Contacts between the two chains:
Residue S782 in chain A contacts residue T335 in chain B (closest heavy-atom distance 3.6 Å).
Residue K601 in chain A is in contact with residue T89 in chain B (closest heavy-atom distance 2.8 Å).
Residue N260 in chain A is in contact with residue N113 in chain B (closest heavy-atom distance 2.9 Å).
Residue R154 in chain A interacts with residue N91 in chain B (closest heavy-atom distance 2.9 Å).
Residue V262 in chain A is in contact with residue A249 in chain B (closest heavy-atom distance 3.5 Å).
Residue P780 in chain A contacts residue G336 in chain B (closest heavy-atom distance 3.4 Å).
Residue Q781 in chain A interacts with residue A389 in chain B (closest heavy-atom distance 3.1 Å).
Residue R778 in chain A is in contact with residue S387 in chain B (closest heavy-atom distance 3.3 Å).
Residue R279 in chain A interacts with residue L382 in chain B (closest heavy-atom distance 3.3 Å).
Residue N658 in chain A is in contact with residue A79 in chain B (closest heavy-atom distance 2.9 Å).
Residue D159 in chain A interacts with residue K95 in chain B (closest heavy-atom distance 3.3 Å).
Residue D153 in chain A contacts residue G93 in chain B (closest heavy-atom distance 3.3 Å).
Residue R778 in chain A interacts with residue D386 in chain B (closest heavy-atom distance 2.8 Å).
Residue L602 in chain A contacts residue I84 in chain B (closest heavy-atom distance 3.4 Å).
Residue K598 in chain A is in contact with residue I84 in chain B (closest heavy-atom distance 3.2 Å).
Residue T659 in chain A contacts residue V82 in chain B (closest heavy-atom distance 3.4 Å).
Residue M278 in chain A is in contact with residue S387 in chain B (closest heavy-atom distance 3.2 Å).
Residue V262 in chain A interacts with residue T291 in chain B (closest heavy-atom distance 3.5 Å).
Residue G156 in chain A contacts residue V94 in chain B (closest heavy-atom distance 3.2 Å).
Residue Q781 in chain A is in contact with residue I391 in chain B (closest heavy-atom distance 3.1 Å).
Residue Q205 in chain A is in contact with residue R292 in chain B (closest heavy-atom distance 3.0 Å).
Residue V190 in chain A contacts residue L382 in chain B (closest heavy-atom distance 3.6 Å).
Residue G275 in chain A is in contact with residue L382 in chain B (closest heavy-atom distance 3.6 Å).
Residue A590 in chain A interacts with residue R397 in chain B (closest heavy-atom distance 3.5 Å).
Residue D153 in chain A interacts with residue L92 in chain B (closest heavy-atom distance 2.8 Å).
Residue K601 in chain A is in contact with residue D85 in chain B (closest heavy-atom distance 2.7 Å).
Residue P276 in chain A interacts with residue L382 in chain B (closest heavy-atom distance 3.6 Å).
Residue G289 in chain A contacts residue Q90 in chain B (closest heavy-atom distance 3.3 Å).
Residue Q781 in chain A is in contact with residue E388 in chain B (closest heavy-atom distance 3.1 Å).
Residue E288 in chain A is in contact with residue N91 in chain B (closest heavy-atom distance 2.9 Å).
Residue Q597 in chain A contacts residue Q88 in chain B (closest heavy-atom distance 3.4 Å).
Residue R279 in chain A contacts residue L384 in chain B (closest heavy-atom distance 3.5 Å).
Residue E288 in chain A interacts with residue T89 in chain B (closest heavy-atom distance 3.5 Å).
Residue R267 in chain A is in contact with residue P251 in chain B (closest heavy-atom distance 3.5 Å).
Residue R784 in chain A interacts with residue E388 in chain B (closest heavy-atom distance 2.7 Å).
Residue K157 in chain A is in contact with residue K95 in chain B (closest heavy-atom distance 3.7 Å).
Residue V291 in chain A interacts with residue L92 in chain B (closest heavy-atom distance 3.5 Å).
Residue P276 in chain A interacts with residue D386 in chain B (closest heavy-atom distance 2.9 Å).
Residue D162 in chain A interacts with residue K95 in chain B (closest heavy-atom distance 2.7 Å).
Residue Q195 in chain A is in contact with residue D386 in chain B (closest heavy-atom distance 3.7 Å).
Residue Q781 in chain A is in contact with residue N390 in chain B (closest heavy-atom distance 3.7 Å).
Residue P276 in chain A is in contact with residue G381 in chain B (closest heavy-atom distance 3.6 Å).
Residue I274 in chain A is in contact with residue Q330 in chain B (closest heavy-atom distance 2.8 Å).
Residue T659 in chain A is in contact with residue S80 in chain B (closest heavy-atom distance 3.6 Å).
Residue N776 in chain A is in contact with residue D386 in chain B (closest heavy-atom distance 3.7 Å).
Residue R279 in chain A is in contact with residue I385 in chain B (closest heavy-atom distance 3.1 Å).
Residue E193 in chain A is in contact with residue D386 in chain B (closest heavy-atom distance 2.9 Å).
Residue E288 in chain A contacts residue L92 in chain B (closest heavy-atom distance 3.5 Å).
Residue N658 in chain A interacts with residue S80 in chain B (closest heavy-atom distance 3.4 Å).
Residue K601 in chain A contacts residue I84 in chain B (closest heavy-atom distance 3.5 Å).
Residue K601 in chain A is in contact with residue T87 in chain B (closest heavy-atom distance 3.1 Å).
Residue G156 in chain A contacts residue K95 in chain B (closest heavy-atom distance 3.4 Å).
Residue S594 in chain A contacts residue R397 in chain B (closest heavy-atom distance 3.7 Å).
Residue R279 in chain A interacts with residue F383 in chain B (closest heavy-atom distance 3.7 Å).
Residue S782 in chain A is in contact with residue S337 in chain B (closest heavy-atom distance 3.3 Å).
Residue Q597 in chain A contacts residue T89 in chain B (closest heavy-atom distance 2.9 Å).
Residue Y206 in chain A interacts with residue R292 in chain B (closest heavy-atom distance 3.5 Å).
Residue P276 in chain A interacts with residue L384 in chain B (closest heavy-atom distance 3.4 Å).
Residue S782 in chain A is in contact with residue G336 in chain B (closest heavy-atom distance 2.3 Å).
Residue E591 in chain A contacts residue R397 in chain B (closest heavy-atom distance 2.8 Å).

Sequence of chain A:
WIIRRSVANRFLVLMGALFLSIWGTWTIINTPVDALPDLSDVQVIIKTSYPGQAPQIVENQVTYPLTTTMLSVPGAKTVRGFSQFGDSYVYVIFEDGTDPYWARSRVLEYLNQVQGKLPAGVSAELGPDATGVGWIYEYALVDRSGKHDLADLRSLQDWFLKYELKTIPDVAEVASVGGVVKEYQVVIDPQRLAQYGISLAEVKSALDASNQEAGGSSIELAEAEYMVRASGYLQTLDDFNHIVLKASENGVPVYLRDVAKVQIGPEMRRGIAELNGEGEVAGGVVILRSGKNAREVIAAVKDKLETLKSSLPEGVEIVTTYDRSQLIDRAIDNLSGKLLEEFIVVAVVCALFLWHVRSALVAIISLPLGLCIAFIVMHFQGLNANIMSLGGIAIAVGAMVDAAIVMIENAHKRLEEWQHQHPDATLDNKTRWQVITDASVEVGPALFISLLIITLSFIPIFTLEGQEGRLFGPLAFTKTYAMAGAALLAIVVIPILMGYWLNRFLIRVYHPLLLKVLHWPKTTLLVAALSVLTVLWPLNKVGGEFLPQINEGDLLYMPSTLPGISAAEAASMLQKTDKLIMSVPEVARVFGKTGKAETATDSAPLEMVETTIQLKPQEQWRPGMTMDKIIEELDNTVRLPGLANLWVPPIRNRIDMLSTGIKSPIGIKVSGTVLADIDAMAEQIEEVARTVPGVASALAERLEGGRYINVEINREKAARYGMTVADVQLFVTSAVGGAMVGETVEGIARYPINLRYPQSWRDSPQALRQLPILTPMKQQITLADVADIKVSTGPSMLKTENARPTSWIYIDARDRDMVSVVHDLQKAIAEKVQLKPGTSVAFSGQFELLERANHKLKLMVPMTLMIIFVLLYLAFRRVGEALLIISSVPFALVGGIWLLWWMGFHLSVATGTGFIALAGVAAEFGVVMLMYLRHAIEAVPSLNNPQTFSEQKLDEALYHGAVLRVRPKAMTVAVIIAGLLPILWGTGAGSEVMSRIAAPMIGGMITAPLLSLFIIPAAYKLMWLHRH

The following describes two proteins that form a bound complex.

Sequence of chain B:
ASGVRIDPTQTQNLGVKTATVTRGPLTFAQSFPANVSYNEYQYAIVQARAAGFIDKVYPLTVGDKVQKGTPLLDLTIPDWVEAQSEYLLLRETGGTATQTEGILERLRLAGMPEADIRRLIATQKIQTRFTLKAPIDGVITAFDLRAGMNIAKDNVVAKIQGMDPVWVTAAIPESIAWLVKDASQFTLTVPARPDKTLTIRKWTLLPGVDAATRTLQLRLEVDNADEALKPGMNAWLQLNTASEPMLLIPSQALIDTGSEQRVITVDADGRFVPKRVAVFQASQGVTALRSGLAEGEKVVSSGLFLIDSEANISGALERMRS